Sequence of the first protein:
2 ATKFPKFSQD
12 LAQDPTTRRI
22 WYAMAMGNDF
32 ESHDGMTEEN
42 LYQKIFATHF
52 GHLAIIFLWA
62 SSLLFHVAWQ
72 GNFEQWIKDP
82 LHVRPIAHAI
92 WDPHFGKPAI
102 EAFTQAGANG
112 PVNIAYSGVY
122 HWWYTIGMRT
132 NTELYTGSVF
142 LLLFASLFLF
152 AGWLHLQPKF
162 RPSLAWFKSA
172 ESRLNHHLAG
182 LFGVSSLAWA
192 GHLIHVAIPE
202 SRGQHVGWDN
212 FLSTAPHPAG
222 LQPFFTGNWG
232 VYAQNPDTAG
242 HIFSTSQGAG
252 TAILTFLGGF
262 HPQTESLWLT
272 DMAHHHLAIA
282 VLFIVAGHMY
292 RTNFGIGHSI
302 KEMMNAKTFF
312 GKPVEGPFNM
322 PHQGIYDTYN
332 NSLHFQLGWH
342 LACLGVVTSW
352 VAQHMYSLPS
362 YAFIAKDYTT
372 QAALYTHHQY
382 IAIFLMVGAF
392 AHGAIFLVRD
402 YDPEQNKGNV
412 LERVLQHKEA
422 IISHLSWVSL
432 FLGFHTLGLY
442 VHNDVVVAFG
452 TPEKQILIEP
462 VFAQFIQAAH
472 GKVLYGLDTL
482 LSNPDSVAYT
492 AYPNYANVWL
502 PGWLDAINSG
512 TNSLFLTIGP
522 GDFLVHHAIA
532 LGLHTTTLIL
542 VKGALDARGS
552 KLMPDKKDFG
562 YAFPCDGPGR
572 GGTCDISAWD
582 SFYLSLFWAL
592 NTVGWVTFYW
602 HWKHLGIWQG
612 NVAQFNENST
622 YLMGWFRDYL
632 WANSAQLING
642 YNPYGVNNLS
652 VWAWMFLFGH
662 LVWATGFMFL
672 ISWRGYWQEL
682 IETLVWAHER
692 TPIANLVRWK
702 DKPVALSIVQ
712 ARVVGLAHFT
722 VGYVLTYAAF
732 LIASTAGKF

Sequence of the second protein:
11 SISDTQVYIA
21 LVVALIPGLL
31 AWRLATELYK

The following describes two proteins that form a bound complex.

Contacts between the two chains:
Residue L59 in the first protein interacts with residue P27 in the second protein (closest heavy-atom distance 4.4 Å).
Residue V140 in the first protein contacts residue A20 in the second protein (closest heavy-atom distance 4.8 Å).
Residue W70 in the first protein contacts residue S11 in the second protein (closest heavy-atom distance 3.7 Å).
Residue T49 in the first protein is in contact with residue L38 in the second protein (closest heavy-atom distance 4.4 Å).
Residue W154 in the first protein contacts residue R33 in the second protein (closest heavy-atom distance 3.7 Å).
Residue K45 in the first protein interacts with residue L38 in the second protein (closest heavy-atom distance 3.7 Å).
Residue L150 in the first protein interacts with residue L34 in the second protein (closest heavy-atom distance 3.8 Å).
Residue T133 in the first protein interacts with residue Q16 in the second protein (closest heavy-atom distance 5.0 Å).
Residue K7 in the first protein contacts residue Y39 in the second protein (closest heavy-atom distance 3.5 Å).
Residue A69 in the first protein is in contact with residue I12 in the second protein (closest heavy-atom distance 3.6 Å).
Residue Y136 in the first protein is in contact with residue I12 in the second protein (closest heavy-atom distance 4.0 Å).
Residue Y136 in the first protein contacts residue A20 in the second protein (closest heavy-atom distance 3.5 Å).
Residue F66 in the first protein is in contact with residue A20 in the second protein (closest heavy-atom distance 3.8 Å).
Residue W154 in the first protein is in contact with residue E37 in the second protein (closest heavy-atom distance 3.6 Å).
Residue S147 in the first protein contacts residue I26 in the second protein (closest heavy-atom distance 4.5 Å).
Residue F66 in the first protein is in contact with residue I12 in the second protein (closest heavy-atom distance 3.9 Å).
Residue F66 in the first protein interacts with residue V17 in the second protein (closest heavy-atom distance 4.0 Å).
Residue F151 in the first protein is in contact with residue L30 in the second protein (closest heavy-atom distance 4.3 Å).
Residue L144 in the first protein interacts with residue V23 in the second protein (closest heavy-atom distance 4.2 Å).
Residue L143 in the first protein contacts residue A20 in the second protein (closest heavy-atom distance 5.0 Å).
Residue G153 in the first protein is in contact with residue L34 in the second protein (closest heavy-atom distance 3.8 Å).
Residue L157 in the first protein contacts residue E37 in the second protein (closest heavy-atom distance 4.1 Å).
Residue V140 in the first protein contacts residue V23 in the second protein (closest heavy-atom distance 4.3 Å).
Residue L157 in the first protein is in contact with residue L38 in the second protein (closest heavy-atom distance 3.8 Å).
Residue L157 in the first protein is in contact with residue L34 in the second protein (closest heavy-atom distance 4.5 Å).
Residue Y136 in the first protein contacts residue I19 in the second protein (closest heavy-atom distance 3.5 Å).
Residue L143 in the first protein contacts residue A24 in the second protein (closest heavy-atom distance 4.0 Å).
Residue L150 in the first protein contacts residue L30 in the second protein (closest heavy-atom distance 4.1 Å).
Residue K45 in the first protein interacts with residue Y39 in the second protein (closest heavy-atom distance 4.3 Å).
Residue W70 in the first protein is in contact with residue V17 in the second protein (closest heavy-atom distance 3.7 Å).
Residue Y136 in the first protein is in contact with residue V17 in the second protein (closest heavy-atom distance 4.8 Å).
Residue N132 in the first protein is in contact with residue I12 in the second protein (closest heavy-atom distance 3.8 Å).
Residue Y136 in the first protein interacts with residue Q16 in the second protein (closest heavy-atom distance 2.6 Å).
Residue A69 in the first protein is in contact with residue S11 in the second protein (closest heavy-atom distance 4.0 Å).
Residue L143 in the first protein contacts residue V23 in the second protein (closest heavy-atom distance 4.0 Å).
Residue W70 in the first protein interacts with residue I12 in the second protein (closest heavy-atom distance 3.8 Å).
Residue K7 in the first protein is in contact with residue K40 in the second protein (closest heavy-atom distance 3.5 Å).
Residue A48 in the first protein is in contact with residue L34 in the second protein (closest heavy-atom distance 4.5 Å).
Residue L150 in the first protein interacts with residue A31 in the second protein (closest heavy-atom distance 4.1 Å).
Residue Q158 in the first protein interacts with residue E37 in the second protein (closest heavy-atom distance 3.6 Å).
Residue S147 in the first protein is in contact with residue L30 in the second protein (closest heavy-atom distance 3.7 Å).
Residue S147 in the first protein contacts residue P27 in the second protein (closest heavy-atom distance 4.0 Å).
Residue G52 in the first protein contacts residue L34 in the second protein (closest heavy-atom distance 4.4 Å).
Residue L144 in the first protein interacts with residue I26 in the second protein (closest heavy-atom distance 4.8 Å).
Residue L150 in the first protein is in contact with residue P27 in the second protein (closest heavy-atom distance 3.7 Å).
Residue A48 in the first protein interacts with residue L38 in the second protein (closest heavy-atom distance 4.9 Å).
Residue N132 in the first protein is in contact with residue S11 in the second protein (closest heavy-atom distance 4.0 Å).
Residue L143 in the first protein interacts with residue P27 in the second protein (closest heavy-atom distance 3.9 Å).
Residue F51 in the first protein contacts residue L34 in the second protein (closest heavy-atom distance 5.0 Å).
Residue W154 in the first protein is in contact with residue L34 in the second protein (closest heavy-atom distance 3.8 Å).